Sequence of protein 1:
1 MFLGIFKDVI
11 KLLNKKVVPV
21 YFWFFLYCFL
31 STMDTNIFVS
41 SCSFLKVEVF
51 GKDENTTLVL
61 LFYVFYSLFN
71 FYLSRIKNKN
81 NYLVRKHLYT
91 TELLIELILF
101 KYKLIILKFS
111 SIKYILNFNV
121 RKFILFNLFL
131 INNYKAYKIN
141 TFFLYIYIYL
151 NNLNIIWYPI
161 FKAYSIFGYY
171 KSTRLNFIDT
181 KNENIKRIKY

Sequence of protein 2:
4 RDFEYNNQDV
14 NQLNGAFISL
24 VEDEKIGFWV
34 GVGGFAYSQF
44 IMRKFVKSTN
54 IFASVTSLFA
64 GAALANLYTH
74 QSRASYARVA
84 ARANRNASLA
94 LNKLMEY

Residue-level contacts at the interface:
Residue E92 in protein 1 is in contact with residue T52 in protein 2 (closest heavy-atom distance 4.8 Å).

The following describes two proteins that form a bound complex.